Sequence of protein 2:
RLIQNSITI

Sequence of protein 1:
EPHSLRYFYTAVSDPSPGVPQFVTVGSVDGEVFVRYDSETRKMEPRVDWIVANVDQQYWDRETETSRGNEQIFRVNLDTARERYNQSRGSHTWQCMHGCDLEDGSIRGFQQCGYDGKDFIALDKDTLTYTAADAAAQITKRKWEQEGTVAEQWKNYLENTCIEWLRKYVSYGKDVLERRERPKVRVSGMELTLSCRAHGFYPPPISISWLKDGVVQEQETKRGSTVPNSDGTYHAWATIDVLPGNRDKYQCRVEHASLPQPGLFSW

Interface contacts:
Residue R86 in protein 1 interacts with residue I9 in protein 2 (closest heavy-atom distance 2.7 Å).
Residue A83 in protein 1 contacts residue I9 in protein 2 (closest heavy-atom distance 3.9 Å).
Residue E65 in protein 1 is in contact with residue R1 in protein 2 (closest heavy-atom distance 3.4 Å).
Residue L8 in protein 1 interacts with residue R1 in protein 2 (closest heavy-atom distance 4.3 Å).
Residue T82 in protein 1 is in contact with residue I9 in protein 2 (closest heavy-atom distance 3.9 Å).
Residue Q155 in protein 1 interacts with residue N5 in protein 2 (closest heavy-atom distance 4.7 Å).
Residue T68 in protein 1 interacts with residue I3 in protein 2 (closest heavy-atom distance 3.3 Å).
Residue V152 in protein 1 contacts residue I7 in protein 2 (closest heavy-atom distance 3.9 Å).
Residue E149 in protein 1 is in contact with residue I7 in protein 2 (closest heavy-atom distance 4.1 Å).
Residue I141 in protein 1 interacts with residue I9 in protein 2 (closest heavy-atom distance 5.0 Å).
Residue K145 in protein 1 is in contact with residue I9 in protein 2 (closest heavy-atom distance 3.4 Å).
Residue Y171 in protein 1 contacts residue R1 in protein 2 (closest heavy-atom distance 2.7 Å).
Residue N79 in protein 1 interacts with residue T8 in protein 2 (closest heavy-atom distance 3.3 Å).
Residue K145 in protein 1 is in contact with residue T8 in protein 2 (closest heavy-atom distance 3.0 Å).
Residue W96 in protein 1 interacts with residue I9 in protein 2 (closest heavy-atom distance 3.5 Å).
Residue E65 in protein 1 is in contact with residue L2 in protein 2 (closest heavy-atom distance 2.8 Å).
Residue N79 in protein 1 is in contact with residue I7 in protein 2 (closest heavy-atom distance 4.6 Å).
Residue W146 in protein 1 is in contact with residue I7 in protein 2 (closest heavy-atom distance 3.5 Å).
Residue S69 in protein 1 interacts with residue L2 in protein 2 (closest heavy-atom distance 3.3 Å).
Residue Y159 in protein 1 contacts residue I3 in protein 2 (closest heavy-atom distance 3.5 Å).
Residue Y12 in protein 1 contacts residue L2 in protein 2 (closest heavy-atom distance 3.2 Å).
Residue T163 in protein 1 contacts residue R1 in protein 2 (closest heavy-atom distance 3.6 Å).
Residue N72 in protein 1 interacts with residue S6 in protein 2 (closest heavy-atom distance 3.5 Å).
Residue Y10 in protein 1 is in contact with residue L2 in protein 2 (closest heavy-atom distance 3.4 Å).
Residue Q155 in protein 1 is in contact with residue I3 in protein 2 (closest heavy-atom distance 4.2 Å).
Residue Y159 in protein 1 contacts residue L2 in protein 2 (closest heavy-atom distance 4.0 Å).
Residue W156 in protein 1 interacts with residue I3 in protein 2 (closest heavy-atom distance 3.5 Å).
Residue K145 in protein 1 interacts with residue I7 in protein 2 (closest heavy-atom distance 4.1 Å).
Residue N79 in protein 1 contacts residue I9 in protein 2 (closest heavy-atom distance 2.9 Å).
Residue M46 in protein 1 contacts residue L2 in protein 2 (closest heavy-atom distance 3.5 Å).
Residue R64 in protein 1 interacts with residue Q4 in protein 2 (closest heavy-atom distance 2.9 Å).
Residue I75 in protein 1 is in contact with residue I7 in protein 2 (closest heavy-atom distance 3.8 Å).
Residue Y61 in protein 1 interacts with residue R1 in protein 2 (closest heavy-atom distance 4.2 Å).
Residue I75 in protein 1 is in contact with residue S6 in protein 2 (closest heavy-atom distance 4.3 Å).
Residue T68 in protein 1 contacts residue L2 in protein 2 (closest heavy-atom distance 3.9 Å).
Residue W146 in protein 1 is in contact with residue T8 in protein 2 (closest heavy-atom distance 3.0 Å).
Residue N72 in protein 1 contacts residue L2 in protein 2 (closest heavy-atom distance 4.7 Å).
Residue N72 in protein 1 is in contact with residue I3 in protein 2 (closest heavy-atom distance 4.9 Å).
Residue H100 in protein 1 is in contact with residue I3 in protein 2 (closest heavy-atom distance 3.9 Å).
Residue Y12 in protein 1 interacts with residue I3 in protein 2 (closest heavy-atom distance 4.6 Å).
Residue Y159 in protein 1 contacts residue R1 in protein 2 (closest heavy-atom distance 2.7 Å).
Residue F122 in protein 1 contacts residue I9 in protein 2 (closest heavy-atom distance 4.2 Å).
Residue I75 in protein 1 interacts with residue T8 in protein 2 (closest heavy-atom distance 3.7 Å).
Residue T142 in protein 1 is in contact with residue I9 in protein 2 (closest heavy-atom distance 2.8 Å).
Residue T27 in protein 1 interacts with residue L2 in protein 2 (closest heavy-atom distance 4.0 Å).
Residue W146 in protein 1 is in contact with residue I9 in protein 2 (closest heavy-atom distance 4.0 Å).
Residue T68 in protein 1 interacts with residue Q4 in protein 2 (closest heavy-atom distance 3.6 Å).
Residue V78 in protein 1 contacts residue T8 in protein 2 (closest heavy-atom distance 3.7 Å).
Residue Y10 in protein 1 contacts residue R1 in protein 2 (closest heavy-atom distance 3.0 Å).
Residue H100 in protein 1 contacts residue L2 in protein 2 (closest heavy-atom distance 4.9 Å).
Residue W167 in protein 1 is in contact with residue R1 in protein 2 (closest heavy-atom distance 3.5 Å).

This data describes a binding interaction between two proteins.